Residue-level contacts at the interface:
Residue F62 in chain B is in contact with residue E61 in chain A (closest heavy-atom distance 3.8 Å).
Residue V123 in chain B is in contact with residue N31 in chain A (closest heavy-atom distance 3.3 Å).
Residue F29 in chain B is in contact with residue F62 in chain A (closest heavy-atom distance 3.6 Å).
Residue V10 in chain B contacts residue Y23 in chain A (closest heavy-atom distance 3.0 Å).
Residue G9 in chain B contacts residue Y23 in chain A (closest heavy-atom distance 3.6 Å).
Residue Y51 in chain B interacts with residue N8 in chain A (closest heavy-atom distance 3.9 Å).
Residue I53 in chain B contacts residue F29 in chain A (closest heavy-atom distance 3.9 Å).
Residue F43 in chain B interacts with residue V25 in chain A (closest heavy-atom distance 3.6 Å).
Residue G50 in chain B contacts residue N8 in chain A (closest heavy-atom distance 3.6 Å).
Residue N8 in chain B is in contact with residue G49 in chain A (closest heavy-atom distance 3.3 Å).
Residue V25 in chain B interacts with residue F43 in chain A (closest heavy-atom distance 3.5 Å).
Residue N8 in chain B is in contact with residue G50 in chain A (closest heavy-atom distance 3.8 Å).
Residue Y23 in chain B interacts with residue G9 in chain A (closest heavy-atom distance 3.4 Å).
Residue D30 in chain B is in contact with residue L125 in chain A (closest heavy-atom distance 2.9 Å).
Residue N32 in chain B contacts residue D120 in chain A (closest heavy-atom distance 3.1 Å).
Residue G49 in chain B is in contact with residue N8 in chain A (closest heavy-atom distance 3.4 Å).
Residue N32 in chain B contacts residue V123 in chain A (closest heavy-atom distance 2.9 Å).
Residue A27 in chain B interacts with residue F43 in chain A (closest heavy-atom distance 3.6 Å).
Residue L125 in chain B is in contact with residue D30 in chain A (closest heavy-atom distance 2.9 Å).
Residue A27 in chain B contacts residue Y51 in chain A (closest heavy-atom distance 3.3 Å).
Residue F43 in chain B contacts residue A27 in chain A (closest heavy-atom distance 3.5 Å).
Residue P124 in chain B interacts with residue D30 in chain A (closest heavy-atom distance 3.6 Å).
Residue N32 in chain B is in contact with residue R118 in chain A (closest heavy-atom distance 3.6 Å).
Residue D30 in chain B contacts residue R46 in chain A (closest heavy-atom distance 2.8 Å).
Residue I53 in chain B interacts with residue Q28 in chain A (closest heavy-atom distance 3.0 Å).
Residue N32 in chain B contacts residue L125 in chain A (closest heavy-atom distance 3.9 Å).
Residue N32 in chain B interacts with residue P121 in chain A (closest heavy-atom distance 3.2 Å).
Residue D119 in chain B is in contact with residue N32 in chain A (closest heavy-atom distance 3.1 Å).
Residue D30 in chain B interacts with residue P124 in chain A (closest heavy-atom distance 3.6 Å).
Residue N31 in chain B interacts with residue V123 in chain A (closest heavy-atom distance 3.1 Å).
Residue Q28 in chain B is in contact with residue R46 in chain A (closest heavy-atom distance 3.3 Å).
Residue Y51 in chain B contacts residue G9 in chain A (closest heavy-atom distance 3.4 Å).
Residue F62 in chain B interacts with residue F65 in chain A (closest heavy-atom distance 3.6 Å).
Residue Y51 in chain B interacts with residue A27 in chain A (closest heavy-atom distance 3.3 Å).
Residue Y23 in chain B contacts residue V10 in chain A (closest heavy-atom distance 3.0 Å).
Residue Y51 in chain B is in contact with residue Q28 in chain A (closest heavy-atom distance 2.9 Å).
Residue I53 in chain B is in contact with residue T63 in chain A (closest heavy-atom distance 3.5 Å).
Residue Q28 in chain B contacts residue Y51 in chain A (closest heavy-atom distance 2.8 Å).
Residue S52 in chain B interacts with residue D30 in chain A (closest heavy-atom distance 2.6 Å).
Residue E61 in chain B is in contact with residue F62 in chain A (closest heavy-atom distance 3.9 Å).
Residue S60 in chain B is in contact with residue E61 in chain A (closest heavy-atom distance 2.5 Å).
Residue N32 in chain B is in contact with residue D119 in chain A (closest heavy-atom distance 3.2 Å).
Residue D120 in chain B interacts with residue N32 in chain A (closest heavy-atom distance 3.0 Å).
Residue R46 in chain B contacts residue D30 in chain A (closest heavy-atom distance 2.7 Å).
Residue F62 in chain B is in contact with residue F29 in chain A (closest heavy-atom distance 3.6 Å).
Residue S52 in chain B interacts with residue Q28 in chain A (closest heavy-atom distance 3.3 Å).
Residue N31 in chain B is in contact with residue G122 in chain A (closest heavy-atom distance 2.9 Å).
Residue F65 in chain B interacts with residue F62 in chain A (closest heavy-atom distance 3.5 Å).
Residue N32 in chain B interacts with residue S117 in chain A (closest heavy-atom distance 2.9 Å).
Residue G122 in chain B interacts with residue N31 in chain A (closest heavy-atom distance 3.2 Å).
Residue D30 in chain B contacts residue S52 in chain A (closest heavy-atom distance 2.6 Å).
Residue Q28 in chain B is in contact with residue I53 in chain A (closest heavy-atom distance 2.8 Å).
Residue S117 in chain B interacts with residue N32 in chain A (closest heavy-atom distance 2.9 Å).
Residue G9 in chain B interacts with residue Y51 in chain A (closest heavy-atom distance 3.4 Å).
Residue T63 in chain B is in contact with residue I53 in chain A (closest heavy-atom distance 3.6 Å).
Residue Q28 in chain B is in contact with residue S52 in chain A (closest heavy-atom distance 3.2 Å).
Residue N32 in chain B contacts residue G122 in chain A (closest heavy-atom distance 3.3 Å).
Residue V123 in chain B interacts with residue N32 in chain A (closest heavy-atom distance 3.0 Å).
Residue E61 in chain B is in contact with residue S60 in chain A (closest heavy-atom distance 2.5 Å).
Residue F29 in chain B is in contact with residue I53 in chain A (closest heavy-atom distance 3.9 Å).

The following describes two proteins that form a bound complex.

Sequence of chain B:
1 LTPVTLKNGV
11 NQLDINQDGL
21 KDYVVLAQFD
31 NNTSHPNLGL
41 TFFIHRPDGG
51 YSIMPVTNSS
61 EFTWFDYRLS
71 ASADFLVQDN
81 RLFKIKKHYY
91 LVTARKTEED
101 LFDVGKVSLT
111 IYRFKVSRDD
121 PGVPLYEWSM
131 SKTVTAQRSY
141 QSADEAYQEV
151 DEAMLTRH

Sequence of chain A:
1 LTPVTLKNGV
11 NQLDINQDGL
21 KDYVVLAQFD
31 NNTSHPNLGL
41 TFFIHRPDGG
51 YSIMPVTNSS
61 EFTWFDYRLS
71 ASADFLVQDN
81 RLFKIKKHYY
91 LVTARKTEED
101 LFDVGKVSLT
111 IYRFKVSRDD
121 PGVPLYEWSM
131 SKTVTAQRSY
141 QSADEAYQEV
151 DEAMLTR